Sequence of protein 2:
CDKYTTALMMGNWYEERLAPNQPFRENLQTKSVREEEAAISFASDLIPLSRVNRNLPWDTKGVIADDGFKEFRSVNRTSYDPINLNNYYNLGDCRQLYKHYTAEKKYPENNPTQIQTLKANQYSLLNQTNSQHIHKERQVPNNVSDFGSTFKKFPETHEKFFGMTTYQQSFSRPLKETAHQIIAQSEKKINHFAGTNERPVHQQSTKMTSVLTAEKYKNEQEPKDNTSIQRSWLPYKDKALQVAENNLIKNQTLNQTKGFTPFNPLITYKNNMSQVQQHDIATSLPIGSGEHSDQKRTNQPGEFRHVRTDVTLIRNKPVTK

Contacts between the two chains:
Residue E184 in protein 2 interacts with residue E240 in protein 1 (closest heavy-atom distance 2.8 Å).
Residue I190 in protein 2 is in contact with residue D252 in protein 1 (closest heavy-atom distance 4.7 Å).
Residue I190 in protein 2 is in contact with residue A256 in protein 1 (closest heavy-atom distance 4.0 Å).
Residue I190 in protein 2 interacts with residue I259 in protein 1 (closest heavy-atom distance 3.7 Å).
Residue I189 in protein 2 is in contact with residue A256 in protein 1 (closest heavy-atom distance 4.7 Å).
Residue I190 in protein 2 interacts with residue N255 in protein 1 (closest heavy-atom distance 3.2 Å).
Residue A186 in protein 2 contacts residue D252 in protein 1 (closest heavy-atom distance 4.9 Å).
Residue I189 in protein 2 is in contact with residue I259 in protein 1 (closest heavy-atom distance 4.2 Å).
Residue I189 in protein 2 is in contact with residue K260 in protein 1 (closest heavy-atom distance 3.2 Å).
Residue A186 in protein 2 interacts with residue E253 in protein 1 (closest heavy-atom distance 4.8 Å).
Residue H187 in protein 2 is in contact with residue D252 in protein 1 (closest heavy-atom distance 2.6 Å).
Residue E184 in protein 2 interacts with residue F241 in protein 1 (closest heavy-atom distance 3.4 Å).
Residue S193 in protein 2 interacts with residue I259 in protein 1 (closest heavy-atom distance 4.2 Å).
Residue A186 in protein 2 interacts with residue A256 in protein 1 (closest heavy-atom distance 3.7 Å).

Sequence of protein 1:
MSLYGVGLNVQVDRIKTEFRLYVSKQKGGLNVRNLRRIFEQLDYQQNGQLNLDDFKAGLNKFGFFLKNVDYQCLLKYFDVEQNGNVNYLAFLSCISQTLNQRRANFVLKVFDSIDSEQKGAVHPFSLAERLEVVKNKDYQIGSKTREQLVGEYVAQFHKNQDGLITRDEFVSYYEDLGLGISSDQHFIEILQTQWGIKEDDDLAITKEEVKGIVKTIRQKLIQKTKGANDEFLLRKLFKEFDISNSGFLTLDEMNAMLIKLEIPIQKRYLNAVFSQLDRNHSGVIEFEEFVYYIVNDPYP

The following describes two proteins that form a bound complex.